Sequence of chain A:
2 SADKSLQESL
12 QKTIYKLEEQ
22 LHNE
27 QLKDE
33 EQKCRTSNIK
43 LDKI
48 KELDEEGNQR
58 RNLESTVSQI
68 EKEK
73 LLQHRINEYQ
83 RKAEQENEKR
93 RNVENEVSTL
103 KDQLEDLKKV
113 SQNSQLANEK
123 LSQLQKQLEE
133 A

This data describes a binding interaction between two proteins.

Interface contacts:
Residue E49 in chain B interacts with residue L50 in chain A (closest heavy-atom distance 3.3 Å).
Residue E70 in chain B is in contact with residue K71 in chain A (closest heavy-atom distance 3.2 Å).
Residue I78 in chain B interacts with residue R77 in chain A (closest heavy-atom distance 3.2 Å).
Residue V95 in chain B contacts residue V95 in chain A (closest heavy-atom distance 3.5 Å).
Residue L60 in chain B is in contact with residue R57 in chain A (closest heavy-atom distance 3.5 Å).
Residue E19 in chain B is in contact with residue L18 in chain A (closest heavy-atom distance 3.6 Å).
Residue V99 in chain B contacts residue V95 in chain A (closest heavy-atom distance 3.6 Å).
Residue N120 in chain B is in contact with residue N120 in chain A (closest heavy-atom distance 3.3 Å).
Residue L11 in chain B is in contact with residue I15 in chain A (closest heavy-atom distance 3.5 Å).
Residue E131 in chain B contacts residue E132 in chain A (closest heavy-atom distance 3.0 Å).
Residue I46 in chain B contacts residue I46 in chain A (closest heavy-atom distance 3.4 Å).
Residue S124 in chain B contacts residue Q127 in chain A (closest heavy-atom distance 2.7 Å).
Residue L11 in chain B interacts with residue Q12 in chain A (closest heavy-atom distance 3.6 Å).
Residue E53 in chain B is in contact with residue R57 in chain A (closest heavy-atom distance 2.9 Å).
Residue K71 in chain B interacts with residue L74 in chain A (closest heavy-atom distance 3.5 Å).
Residue V95 in chain B interacts with residue V99 in chain A (closest heavy-atom distance 3.5 Å).
Residue Q82 in chain B interacts with residue Y81 in chain A (closest heavy-atom distance 3.1 Å).
Residue L50 in chain B is in contact with residue L50 in chain A (closest heavy-atom distance 3.6 Å).
Residue E53 in chain B interacts with residue G54 in chain A (closest heavy-atom distance 3.6 Å).
Residue I15 in chain B interacts with residue I15 in chain A (closest heavy-atom distance 3.5 Å).
Residue R77 in chain B is in contact with residue I78 in chain A (closest heavy-atom distance 3.5 Å).
Residue E98 in chain B contacts residue K103 in chain A (closest heavy-atom distance 3.1 Å).
Residue S39 in chain B is in contact with residue N40 in chain A (closest heavy-atom distance 3.2 Å).
Residue I15 in chain B contacts residue L11 in chain A (closest heavy-atom distance 3.6 Å).
Residue Q105 in chain B is in contact with residue L106 in chain A (closest heavy-atom distance 3.7 Å).
Residue R57 in chain B interacts with residue L60 in chain A (closest heavy-atom distance 3.6 Å).
Residue Q56 in chain B is in contact with residue R57 in chain A (closest heavy-atom distance 3.6 Å).
Residue I78 in chain B interacts with residue I78 in chain A (closest heavy-atom distance 3.3 Å).
Residue K71 in chain B interacts with residue E70 in chain A (closest heavy-atom distance 2.9 Å).
Residue R57 in chain B interacts with residue E53 in chain A (closest heavy-atom distance 2.8 Å).
Residue E88 in chain B interacts with residue R92 in chain A (closest heavy-atom distance 2.9 Å).
Residue R92 in chain B interacts with residue E88 in chain A (closest heavy-atom distance 3.1 Å).
Residue R92 in chain B interacts with residue K91 in chain A (closest heavy-atom distance 3.5 Å).
Residue S39 in chain B contacts residue S39 in chain A (closest heavy-atom distance 3.2 Å).
Residue N40 in chain B is in contact with residue S39 in chain A (closest heavy-atom distance 3.4 Å).
Residue G54 in chain B interacts with residue E53 in chain A (closest heavy-atom distance 3.5 Å).
Residue E88 in chain B interacts with residue N89 in chain A (closest heavy-atom distance 2.8 Å).
Residue I15 in chain B contacts residue L18 in chain A (closest heavy-atom distance 3.6 Å).
Residue Q75 in chain B contacts residue L74 in chain A (closest heavy-atom distance 3.6 Å).
Residue Y81 in chain B is in contact with residue Y81 in chain A (closest heavy-atom distance 3.6 Å).
Residue L43 in chain B contacts residue L43 in chain A (closest heavy-atom distance 3.6 Å).
Residue L7 in chain B is in contact with residue Q8 in chain A (closest heavy-atom distance 3.0 Å).
Residue C36 in chain B contacts residue C36 in chain A (closest heavy-atom distance 3.3 Å).
Residue I67 in chain B contacts residue E68 in chain A (closest heavy-atom distance 3.7 Å).
Residue E25 in chain B contacts residue K29 in chain A (closest heavy-atom distance 3.2 Å).
Residue L74 in chain B is in contact with residue K71 in chain A (closest heavy-atom distance 3.4 Å).
Residue Y81 in chain B contacts residue Q82 in chain A (closest heavy-atom distance 3.4 Å).
Residue Q117 in chain B interacts with residue N120 in chain A (closest heavy-atom distance 3.3 Å).
Residue L18 in chain B is in contact with residue L22 in chain A (closest heavy-atom distance 3.6 Å).
Residue D4 in chain B contacts residue Q8 in chain A (closest heavy-atom distance 2.6 Å).
Residue K128 in chain B contacts residue Q127 in chain A (closest heavy-atom distance 3.6 Å).
Residue L106 in chain B is in contact with residue L106 in chain A (closest heavy-atom distance 3.7 Å).
Residue D4 in chain B interacts with residue D4 in chain A (closest heavy-atom distance 2.8 Å).
Residue V99 in chain B interacts with residue V99 in chain A (closest heavy-atom distance 3.5 Å).
Residue K29 in chain B is in contact with residue E25 in chain A (closest heavy-atom distance 2.7 Å).
Residue L22 in chain B is in contact with residue Q21 in chain A (closest heavy-atom distance 3.3 Å).
Residue E131 in chain B is in contact with residue E131 in chain A (closest heavy-atom distance 3.5 Å).
Residue K71 in chain B is in contact with residue I67 in chain A (closest heavy-atom distance 3.5 Å).
Residue L50 in chain B is in contact with residue E53 in chain A (closest heavy-atom distance 3.6 Å).
Residue L74 in chain B contacts residue I78 in chain A (closest heavy-atom distance 3.5 Å).

Sequence of chain B:
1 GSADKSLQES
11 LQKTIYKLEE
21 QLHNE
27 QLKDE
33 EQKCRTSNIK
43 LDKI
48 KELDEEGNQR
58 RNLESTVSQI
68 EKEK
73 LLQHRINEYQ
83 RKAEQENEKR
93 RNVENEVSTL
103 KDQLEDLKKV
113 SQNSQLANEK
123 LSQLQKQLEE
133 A